Residue-level contacts at the interface:
Residue R357 in protein 2 interacts with residue K17 in protein 1 (closest heavy-atom distance 2.8 Å).
Residue A428 in protein 2 contacts residue C25 in protein 1 (closest heavy-atom distance 4.0 Å).
Residue G105 in protein 2 is in contact with residue L28 in protein 1 (closest heavy-atom distance 3.5 Å).
Residue S65 in protein 2 interacts with residue F31 in protein 1 (closest heavy-atom distance 3.4 Å).
Residue P353 in protein 2 is in contact with residue G19 in protein 1 (closest heavy-atom distance 3.8 Å).
Residue I429 in protein 2 contacts residue T26 in protein 1 (closest heavy-atom distance 3.7 Å).
Residue Y236 in protein 2 interacts with residue C25 in protein 1 (closest heavy-atom distance 2.8 Å).
Residue Y236 in protein 2 interacts with residue T24 in protein 1 (closest heavy-atom distance 3.4 Å).
Residue A60 in protein 2 contacts residue F31 in protein 1 (closest heavy-atom distance 3.5 Å).
Residue H164 in protein 2 contacts residue Y23 in protein 1 (closest heavy-atom distance 3.0 Å).
Residue L104 in protein 2 interacts with residue E29 in protein 1 (closest heavy-atom distance 3.1 Å).
Residue R64 in protein 2 is in contact with residue F31 in protein 1 (closest heavy-atom distance 3.7 Å).
Residue W296 in protein 2 interacts with residue D18 in protein 1 (closest heavy-atom distance 3.8 Å).
Residue G352 in protein 2 interacts with residue D18 in protein 1 (closest heavy-atom distance 3.4 Å).
Residue E288 in protein 2 is in contact with residue G19 in protein 1 (closest heavy-atom distance 3.1 Å).
Residue P353 in protein 2 contacts residue C16 in protein 1 (closest heavy-atom distance 3.8 Å).
Residue A428 in protein 2 interacts with residue T26 in protein 1 (closest heavy-atom distance 4.0 Å).
Residue R197 in protein 2 interacts with residue Y23 in protein 1 (closest heavy-atom distance 2.6 Å).
Residue L290 in protein 2 is in contact with residue D18 in protein 1 (closest heavy-atom distance 3.4 Å).
Residue Q304 in protein 2 interacts with residue K15 in protein 1 (closest heavy-atom distance 3.5 Å).
Residue F103 in protein 2 interacts with residue F31 in protein 1 (closest heavy-atom distance 3.8 Å).
Residue T351 in protein 2 contacts residue G19 in protein 1 (closest heavy-atom distance 3.6 Å).
Residue E288 in protein 2 is in contact with residue C16 in protein 1 (closest heavy-atom distance 3.8 Å).
Residue G352 in protein 2 interacts with residue L20 in protein 1 (closest heavy-atom distance 3.6 Å).
Residue H350 in protein 2 is in contact with residue D18 in protein 1 (closest heavy-atom distance 3.5 Å).
Residue F167 in protein 2 interacts with residue G21 in protein 1 (closest heavy-atom distance 3.5 Å).
Residue T351 in protein 2 interacts with residue L20 in protein 1 (closest heavy-atom distance 4.2 Å).
Residue N66 in protein 2 is in contact with residue G30 in protein 1 (closest heavy-atom distance 3.1 Å).
Residue L104 in protein 2 interacts with residue G30 in protein 1 (closest heavy-atom distance 3.6 Å).
Residue L104 in protein 2 interacts with residue L28 in protein 1 (closest heavy-atom distance 4.2 Å).
Residue Q303 in protein 2 contacts residue K15 in protein 1 (closest heavy-atom distance 3.2 Å).
Residue L137 in protein 2 is in contact with residue Y23 in protein 1 (closest heavy-atom distance 4.0 Å).
Residue N66 in protein 2 contacts residue F31 in protein 1 (closest heavy-atom distance 3.1 Å).
Residue E288 in protein 2 interacts with residue D18 in protein 1 (closest heavy-atom distance 3.0 Å).
Residue H201 in protein 2 is in contact with residue G21 in protein 1 (closest heavy-atom distance 4.2 Å).
Residue F200 in protein 2 contacts residue L20 in protein 1 (closest heavy-atom distance 3.4 Å).
Residue K337 in protein 2 interacts with residue D18 in protein 1 (closest heavy-atom distance 3.4 Å).
Residue I429 in protein 2 contacts residue C16 in protein 1 (closest heavy-atom distance 3.5 Å).
Residue L137 in protein 2 is in contact with residue T24 in protein 1 (closest heavy-atom distance 3.9 Å).
Residue R359 in protein 2 contacts residue D18 in protein 1 (closest heavy-atom distance 2.9 Å).
Residue Y236 in protein 2 interacts with residue L20 in protein 1 (closest heavy-atom distance 3.9 Å).
Residue R359 in protein 2 is in contact with residue K17 in protein 1 (closest heavy-atom distance 3.9 Å).
Residue T351 in protein 2 contacts residue D18 in protein 1 (closest heavy-atom distance 3.4 Å).
Residue I429 in protein 2 is in contact with residue C25 in protein 1 (closest heavy-atom distance 4.1 Å).
Residue F167 in protein 2 is in contact with residue E22 in protein 1 (closest heavy-atom distance 3.8 Å).
Residue R233 in protein 2 contacts residue L20 in protein 1 (closest heavy-atom distance 4.2 Å).
Residue Q335 in protein 2 is in contact with residue K17 in protein 1 (closest heavy-atom distance 3.7 Å).
Residue L136 in protein 2 interacts with residue Y23 in protein 1 (closest heavy-atom distance 3.9 Å).
Residue H201 in protein 2 interacts with residue L20 in protein 1 (closest heavy-atom distance 2.8 Å).
Residue P353 in protein 2 contacts residue K17 in protein 1 (closest heavy-atom distance 4.1 Å).
Residue D287 in protein 2 contacts residue K17 in protein 1 (closest heavy-atom distance 2.9 Å).
Residue E61 in protein 2 is in contact with residue F31 in protein 1 (closest heavy-atom distance 3.0 Å).
Residue E288 in protein 2 is in contact with residue K17 in protein 1 (closest heavy-atom distance 3.0 Å).
Residue F167 in protein 2 interacts with residue Y23 in protein 1 (closest heavy-atom distance 3.6 Å).
Residue Y236 in protein 2 interacts with residue T26 in protein 1 (closest heavy-atom distance 3.7 Å).
Residue V133 in protein 2 interacts with residue Y23 in protein 1 (closest heavy-atom distance 4.0 Å).
Residue P427 in protein 2 interacts with residue T26 in protein 1 (closest heavy-atom distance 4.2 Å).
Residue E288 in protein 2 contacts residue K15 in protein 1 (closest heavy-atom distance 3.8 Å).
Residue P353 in protein 2 is in contact with residue L20 in protein 1 (closest heavy-atom distance 3.6 Å).
Residue F103 in protein 2 interacts with residue G30 in protein 1 (closest heavy-atom distance 3.7 Å).

Sequence of protein 2:
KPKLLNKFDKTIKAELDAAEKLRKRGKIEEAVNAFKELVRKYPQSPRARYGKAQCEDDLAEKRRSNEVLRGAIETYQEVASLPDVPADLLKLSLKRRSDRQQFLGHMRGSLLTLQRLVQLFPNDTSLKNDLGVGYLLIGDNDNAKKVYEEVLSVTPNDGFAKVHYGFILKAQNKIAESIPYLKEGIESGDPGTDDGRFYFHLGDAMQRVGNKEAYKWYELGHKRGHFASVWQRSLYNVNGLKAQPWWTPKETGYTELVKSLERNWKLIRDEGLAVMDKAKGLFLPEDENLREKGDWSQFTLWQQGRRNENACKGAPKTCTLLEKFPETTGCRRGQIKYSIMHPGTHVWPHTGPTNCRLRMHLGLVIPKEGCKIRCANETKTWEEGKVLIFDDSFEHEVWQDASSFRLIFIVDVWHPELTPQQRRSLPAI

These two protein chains interact to form a complex.

Sequence of protein 1:
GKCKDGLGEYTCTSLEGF